Sequence of protein 1:
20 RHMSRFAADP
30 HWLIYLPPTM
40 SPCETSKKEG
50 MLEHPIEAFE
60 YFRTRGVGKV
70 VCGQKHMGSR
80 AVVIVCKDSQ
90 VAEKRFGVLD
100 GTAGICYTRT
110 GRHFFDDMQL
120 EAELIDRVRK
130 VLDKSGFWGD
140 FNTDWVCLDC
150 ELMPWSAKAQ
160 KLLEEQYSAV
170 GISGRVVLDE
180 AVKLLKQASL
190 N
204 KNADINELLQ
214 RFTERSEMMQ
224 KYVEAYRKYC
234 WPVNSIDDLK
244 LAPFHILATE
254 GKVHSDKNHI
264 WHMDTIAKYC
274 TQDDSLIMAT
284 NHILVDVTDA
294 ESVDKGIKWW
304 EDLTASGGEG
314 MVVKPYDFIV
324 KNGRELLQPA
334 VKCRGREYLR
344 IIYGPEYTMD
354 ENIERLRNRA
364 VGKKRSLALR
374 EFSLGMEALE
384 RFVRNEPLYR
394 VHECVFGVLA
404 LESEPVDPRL

Sequence of protein 2:
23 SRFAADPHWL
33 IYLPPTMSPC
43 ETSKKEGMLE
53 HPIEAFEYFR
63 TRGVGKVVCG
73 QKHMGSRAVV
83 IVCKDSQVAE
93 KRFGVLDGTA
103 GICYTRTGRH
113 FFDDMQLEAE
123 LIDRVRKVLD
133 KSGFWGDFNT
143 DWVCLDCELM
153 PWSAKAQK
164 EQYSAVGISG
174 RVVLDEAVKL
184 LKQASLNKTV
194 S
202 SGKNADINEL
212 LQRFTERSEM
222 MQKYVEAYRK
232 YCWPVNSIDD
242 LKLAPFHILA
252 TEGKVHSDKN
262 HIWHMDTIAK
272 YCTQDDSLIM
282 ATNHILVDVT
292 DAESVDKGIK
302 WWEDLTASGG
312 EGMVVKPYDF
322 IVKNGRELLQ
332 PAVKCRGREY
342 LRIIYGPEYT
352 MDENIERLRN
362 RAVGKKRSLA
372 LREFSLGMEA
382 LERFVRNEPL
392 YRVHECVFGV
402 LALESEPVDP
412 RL

Interface contacts:
Residue P411 in protein 1 interacts with residue L189 in protein 2 (closest heavy-atom distance 3.6 Å).
Residue H112 in protein 1 contacts residue S172 in protein 2 (closest heavy-atom distance 3.7 Å).
Residue D115 in protein 1 contacts residue A168 in protein 2 (closest heavy-atom distance 2.9 Å).
Residue L212 in protein 1 interacts with residue T109 in protein 2 (closest heavy-atom distance 3.5 Å).
Residue M222 in protein 1 interacts with residue F215 in protein 2 (closest heavy-atom distance 3.6 Å).
Residue A180 in protein 1 is in contact with residue L184 in protein 2 (closest heavy-atom distance 3.7 Å).
Residue I208 in protein 1 interacts with residue A26 in protein 2 (closest heavy-atom distance 3.7 Å).
Residue F113 in protein 1 is in contact with residue S172 in protein 2 (closest heavy-atom distance 2.7 Å).
Residue V236 in protein 1 contacts residue G170 in protein 2 (closest heavy-atom distance 3.4 Å).
Residue F113 in protein 1 interacts with residue I171 in protein 2 (closest heavy-atom distance 3.5 Å).
Residue K185 in protein 1 interacts with residue T192 in protein 2 (closest heavy-atom distance 3.5 Å).
Residue D115 in protein 1 contacts residue G173 in protein 2 (closest heavy-atom distance 3.0 Å).
Residue P411 in protein 1 contacts residue Q186 in protein 2 (closest heavy-atom distance 2.7 Å).
Residue D115 in protein 1 interacts with residue S167 in protein 2 (closest heavy-atom distance 3.5 Å).
Residue A206 in protein 1 is in contact with residue F399 in protein 2 (closest heavy-atom distance 3.6 Å).
Residue L119 in protein 1 is in contact with residue V169 in protein 2 (closest heavy-atom distance 3.7 Å).
Residue Q223 in protein 1 contacts residue F215 in protein 2 (closest heavy-atom distance 3.0 Å).
Residue Y229 in protein 1 interacts with residue E179 in protein 2 (closest heavy-atom distance 3.5 Å).
Residue N209 in protein 1 is in contact with residue A26 in protein 2 (closest heavy-atom distance 2.9 Å).
Residue Y346 in protein 1 interacts with residue N190 in protein 2 (closest heavy-atom distance 3.6 Å).
Residue L212 in protein 1 interacts with residue R111 in protein 2 (closest heavy-atom distance 3.7 Å).
Residue Y225 in protein 1 contacts residue L184 in protein 2 (closest heavy-atom distance 3.5 Å).
Residue F215 in protein 1 interacts with residue S406 in protein 2 (closest heavy-atom distance 3.1 Å).
Residue E217 in protein 1 contacts residue R218 in protein 2 (closest heavy-atom distance 2.8 Å).
Residue Y229 in protein 1 is in contact with residue A180 in protein 2 (closest heavy-atom distance 3.6 Å).
Residue M222 in protein 1 contacts residue L177 in protein 2 (closest heavy-atom distance 3.5 Å).
Residue V226 in protein 1 contacts residue L177 in protein 2 (closest heavy-atom distance 3.7 Å).
Residue M222 in protein 1 interacts with residue V181 in protein 2 (closest heavy-atom distance 3.5 Å).
Residue A26 in protein 1 is in contact with residue R174 in protein 2 (closest heavy-atom distance 3.5 Å).
Residue D115 in protein 1 contacts residue S172 in protein 2 (closest heavy-atom distance 3.1 Å).
Residue I208 in protein 1 interacts with residue L402 in protein 2 (closest heavy-atom distance 3.6 Å).
Residue R230 in protein 1 contacts residue A168 in protein 2 (closest heavy-atom distance 3.7 Å).
Residue Y225 in protein 1 contacts residue A180 in protein 2 (closest heavy-atom distance 2.6 Å).
Residue D410 in protein 1 contacts residue L189 in protein 2 (closest heavy-atom distance 3.5 Å).
Residue F215 in protein 1 is in contact with residue A403 in protein 2 (closest heavy-atom distance 3.5 Å).
Residue D115 in protein 1 interacts with residue Q165 in protein 2 (closest heavy-atom distance 3.0 Å).
Residue L212 in protein 1 is in contact with residue L402 in protein 2 (closest heavy-atom distance 3.6 Å).
Residue N209 in protein 1 interacts with residue F25 in protein 2 (closest heavy-atom distance 3.3 Å).
Residue L119 in protein 1 is in contact with residue G170 in protein 2 (closest heavy-atom distance 3.7 Å).
Residue R412 in protein 1 contacts residue L189 in protein 2 (closest heavy-atom distance 3.3 Å).
Residue W234 in protein 1 interacts with residue E179 in protein 2 (closest heavy-atom distance 2.9 Å).
Residue S78 in protein 1 is in contact with residue E179 in protein 2 (closest heavy-atom distance 2.4 Å).
Residue S23 in protein 1 is in contact with residue R174 in protein 2 (closest heavy-atom distance 3.5 Å).
Residue L184 in protein 1 contacts residue S188 in protein 2 (closest heavy-atom distance 3.6 Å).
Residue R218 in protein 1 contacts residue L211 in protein 2 (closest heavy-atom distance 3.2 Å).
Residue I208 in protein 1 is in contact with residue P29 in protein 2 (closest heavy-atom distance 3.6 Å).
Residue W234 in protein 1 interacts with residue I171 in protein 2 (closest heavy-atom distance 3.6 Å).
Residue L183 in protein 1 is in contact with residue L184 in protein 2 (closest heavy-atom distance 3.5 Å).
Residue S219 in protein 1 is in contact with residue R214 in protein 2 (closest heavy-atom distance 3.7 Å).
Residue F114 in protein 1 is in contact with residue G170 in protein 2 (closest heavy-atom distance 3.6 Å).
Residue R230 in protein 1 interacts with residue I171 in protein 2 (closest heavy-atom distance 2.6 Å).
Residue R111 in protein 1 is in contact with residue R174 in protein 2 (closest heavy-atom distance 3.5 Å).
Residue L211 in protein 1 is in contact with residue F399 in protein 2 (closest heavy-atom distance 3.5 Å).
Residue V176 in protein 1 is in contact with residue L183 in protein 2 (closest heavy-atom distance 3.4 Å).
Residue S219 in protein 1 interacts with residue R218 in protein 2 (closest heavy-atom distance 3.2 Å).
Residue D115 in protein 1 contacts residue Y166 in protein 2 (closest heavy-atom distance 3.5 Å).
Residue G347 in protein 1 contacts residue N190 in protein 2 (closest heavy-atom distance 3.6 Å).
Residue R230 in protein 1 is in contact with residue G173 in protein 2 (closest heavy-atom distance 3.2 Å).
Residue R111 in protein 1 contacts residue D178 in protein 2 (closest heavy-atom distance 2.7 Å).
Residue H112 in protein 1 is in contact with residue V175 in protein 2 (closest heavy-atom distance 3.2 Å).

These two protein chains interact to form a complex.